The following describes two proteins that form a bound complex.

Sequence of the second protein:
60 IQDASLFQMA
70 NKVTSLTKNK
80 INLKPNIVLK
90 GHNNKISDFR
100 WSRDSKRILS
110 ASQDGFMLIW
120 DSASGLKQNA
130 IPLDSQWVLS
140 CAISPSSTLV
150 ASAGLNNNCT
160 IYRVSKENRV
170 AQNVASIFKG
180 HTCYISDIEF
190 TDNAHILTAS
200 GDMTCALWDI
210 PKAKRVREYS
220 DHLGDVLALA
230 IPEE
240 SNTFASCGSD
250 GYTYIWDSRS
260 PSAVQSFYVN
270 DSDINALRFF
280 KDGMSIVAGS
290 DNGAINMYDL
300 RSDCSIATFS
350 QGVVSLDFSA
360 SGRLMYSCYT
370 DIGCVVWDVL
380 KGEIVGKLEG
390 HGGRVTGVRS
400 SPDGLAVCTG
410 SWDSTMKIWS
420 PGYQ

Sequence of the first protein:
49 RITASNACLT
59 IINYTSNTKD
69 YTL

Residue-level contacts at the interface:
Residue I305 in the second protein contacts residue A52 in the first protein (closest heavy-atom distance 3.7 Å).
Residue Y422 in the second protein is in contact with residue T70 in the first protein (closest heavy-atom distance 4.6 Å).
Residue S301 in the second protein contacts residue T51 in the first protein (closest heavy-atom distance 4.4 Å).
Residue D298 in the second protein contacts residue A55 in the first protein (closest heavy-atom distance 3.3 Å).
Residue S284 in the second protein contacts residue I59 in the first protein (closest heavy-atom distance 3.3 Å).
Residue S360 in the second protein interacts with residue Y62 in the first protein (closest heavy-atom distance 3.8 Å).
Residue S360 in the second protein interacts with residue T63 in the first protein (closest heavy-atom distance 3.1 Å).
Residue G421 in the second protein interacts with residue L71 in the first protein (closest heavy-atom distance 3.9 Å).
Residue S301 in the second protein interacts with residue A52 in the first protein (closest heavy-atom distance 4.8 Å).
Residue A63 in the second protein interacts with residue A52 in the first protein (closest heavy-atom distance 3.8 Å).
Residue L379 in the second protein interacts with residue I60 in the first protein (closest heavy-atom distance 3.8 Å).
Residue D281 in the second protein contacts residue Y62 in the first protein (closest heavy-atom distance 3.9 Å).
Residue Y422 in the second protein contacts residue K67 in the first protein (closest heavy-atom distance 3.8 Å).
Residue R300 in the second protein contacts residue N54 in the first protein (closest heavy-atom distance 3.7 Å).
Residue C303 in the second protein is in contact with residue I50 in the first protein (closest heavy-atom distance 4.8 Å).
Residue I60 in the second protein interacts with residue I50 in the first protein (closest heavy-atom distance 3.7 Å).
Residue A63 in the second protein interacts with residue C56 in the first protein (closest heavy-atom distance 4.6 Å).
Residue M283 in the second protein contacts residue T58 in the first protein (closest heavy-atom distance 5.0 Å).
Residue M68 in the second protein is in contact with residue S53 in the first protein (closest heavy-atom distance 3.6 Å).
Residue L65 in the second protein is in contact with residue C56 in the first protein (closest heavy-atom distance 3.7 Å).
Residue R362 in the second protein is in contact with residue Y69 in the first protein (closest heavy-atom distance 4.4 Å).
Residue F279 in the second protein interacts with residue I59 in the first protein (closest heavy-atom distance 3.7 Å).
Residue L65 in the second protein is in contact with residue I59 in the first protein (closest heavy-atom distance 3.7 Å).
Residue R362 in the second protein is in contact with residue T63 in the first protein (closest heavy-atom distance 2.4 Å).
Residue G421 in the second protein interacts with residue T70 in the first protein (closest heavy-atom distance 3.4 Å).
Residue L379 in the second protein interacts with residue T63 in the first protein (closest heavy-atom distance 3.8 Å).
Residue G361 in the second protein is in contact with residue T63 in the first protein (closest heavy-atom distance 3.2 Å).
Residue Y422 in the second protein contacts residue T66 in the first protein (closest heavy-atom distance 2.7 Å).
Residue A69 in the second protein interacts with residue I60 in the first protein (closest heavy-atom distance 4.5 Å).
Residue M68 in the second protein is in contact with residue C56 in the first protein (closest heavy-atom distance 3.9 Å).
Residue M296 in the second protein is in contact with residue I59 in the first protein (closest heavy-atom distance 3.9 Å).
Residue I305 in the second protein is in contact with residue C56 in the first protein (closest heavy-atom distance 3.7 Å).
Residue S301 in the second protein contacts residue I50 in the first protein (closest heavy-atom distance 2.4 Å).
Residue Q423 in the second protein interacts with residue L71 in the first protein (closest heavy-atom distance 4.9 Å).
Residue A63 in the second protein is in contact with residue S53 in the first protein (closest heavy-atom distance 3.3 Å).
Residue R300 in the second protein interacts with residue T58 in the first protein (closest heavy-atom distance 4.9 Å).
Residue D281 in the second protein contacts residue I59 in the first protein (closest heavy-atom distance 4.1 Å).
Residue V378 in the second protein interacts with residue I59 in the first protein (closest heavy-atom distance 5.0 Å).
Residue D298 in the second protein is in contact with residue I59 in the first protein (closest heavy-atom distance 5.0 Å).
Residue L65 in the second protein is in contact with residue I60 in the first protein (closest heavy-atom distance 4.7 Å).
Residue M68 in the second protein is in contact with residue L57 in the first protein (closest heavy-atom distance 4.3 Å).
Residue N81 in the second protein contacts residue L71 in the first protein (closest heavy-atom distance 3.5 Å).
Residue L75 in the second protein interacts with residue Y69 in the first protein (closest heavy-atom distance 3.6 Å).
Residue I60 in the second protein interacts with residue T51 in the first protein (closest heavy-atom distance 4.5 Å).
Residue R362 in the second protein is in contact with residue K67 in the first protein (closest heavy-atom distance 3.4 Å).
Residue K79 in the second protein is in contact with residue L71 in the first protein (closest heavy-atom distance 4.4 Å).
Residue D281 in the second protein contacts residue T58 in the first protein (closest heavy-atom distance 4.0 Å).
Residue R300 in the second protein is in contact with residue R49 in the first protein (closest heavy-atom distance 3.1 Å).
Residue C303 in the second protein is in contact with residue A52 in the first protein (closest heavy-atom distance 4.6 Å).
Residue I60 in the second protein contacts residue A52 in the first protein (closest heavy-atom distance 3.4 Å).
Residue R362 in the second protein is in contact with residue S64 in the first protein (closest heavy-atom distance 3.8 Å).
Residue S301 in the second protein interacts with residue R49 in the first protein (closest heavy-atom distance 3.3 Å).
Residue Y422 in the second protein is in contact with residue D68 in the first protein (closest heavy-atom distance 3.3 Å).
Residue S64 in the second protein interacts with residue C56 in the first protein (closest heavy-atom distance 3.8 Å).
Residue M68 in the second protein is in contact with residue I60 in the first protein (closest heavy-atom distance 4.4 Å).